Contacts between the two chains:
Residue L309 in the second protein is in contact with residue L51 in the first protein (closest heavy-atom distance 3.8 Å).
Residue R317 in the second protein interacts with residue R139 in the first protein (closest heavy-atom distance 3.8 Å).
Residue V325 in the second protein interacts with residue A45 in the first protein (closest heavy-atom distance 4.1 Å).
Residue E322 in the second protein interacts with residue A45 in the first protein (closest heavy-atom distance 3.3 Å).
Residue R326 in the second protein contacts residue S29 in the first protein (closest heavy-atom distance 2.9 Å).
Residue F329 in the second protein contacts residue E41 in the first protein (closest heavy-atom distance 3.7 Å).
Residue D336 in the second protein is in contact with residue E36 in the first protein (closest heavy-atom distance 2.9 Å).
Residue R326 in the second protein contacts residue D46 in the first protein (closest heavy-atom distance 3.3 Å).
Residue R317 in the second protein interacts with residue E59 in the first protein (closest heavy-atom distance 3.0 Å).
Residue W311 in the second protein interacts with residue L128 in the first protein (closest heavy-atom distance 4.0 Å).
Residue R317 in the second protein contacts residue I135 in the first protein (closest heavy-atom distance 3.9 Å).
Residue K186 in the second protein contacts residue Q38 in the first protein (closest heavy-atom distance 4.0 Å).
Residue D310 in the second protein contacts residue L128 in the first protein (closest heavy-atom distance 4.0 Å).
Residue V196 in the second protein is in contact with residue I48 in the first protein (closest heavy-atom distance 3.9 Å).
Residue E322 in the second protein is in contact with residue S29 in the first protein (closest heavy-atom distance 3.0 Å).
Residue R334 in the second protein interacts with residue L154 in the first protein (closest heavy-atom distance 3.8 Å).
Residue I339 in the second protein contacts residue E36 in the first protein (closest heavy-atom distance 3.9 Å).
Residue A200 in the second protein contacts residue L51 in the first protein (closest heavy-atom distance 3.3 Å).
Residue D310 in the second protein is in contact with residue K125 in the first protein (closest heavy-atom distance 2.5 Å).
Residue N313 in the second protein contacts residue S52 in the first protein (closest heavy-atom distance 2.9 Å).
Residue L475 in the second protein contacts residue L154 in the first protein (closest heavy-atom distance 4.2 Å).
Residue K186 in the second protein is in contact with residue Q40 in the first protein (closest heavy-atom distance 3.0 Å).
Residue R326 in the second protein contacts residue E30 in the first protein (closest heavy-atom distance 3.6 Å).
Residue L208 in the second protein is in contact with residue R127 in the first protein (closest heavy-atom distance 3.8 Å).
Residue N313 in the second protein is in contact with residue W55 in the first protein (closest heavy-atom distance 3.9 Å).
Residue V306 in the second protein interacts with residue L128 in the first protein (closest heavy-atom distance 4.0 Å).
Residue F304 in the second protein is in contact with residue D124 in the first protein (closest heavy-atom distance 3.7 Å).
Residue G193 in the second protein contacts residue V44 in the first protein (closest heavy-atom distance 4.1 Å).
Residue F329 in the second protein is in contact with residue Q40 in the first protein (closest heavy-atom distance 3.9 Å).
Residue E322 in the second protein is in contact with residue I48 in the first protein (closest heavy-atom distance 3.8 Å).
Residue V306 in the second protein interacts with residue K125 in the first protein (closest heavy-atom distance 4.0 Å).
Residue P318 in the second protein is in contact with residue L140 in the first protein (closest heavy-atom distance 4.1 Å).
Residue T190 in the second protein is in contact with residue Q40 in the first protein (closest heavy-atom distance 2.9 Å).
Residue V325 in the second protein contacts residue V44 in the first protein (closest heavy-atom distance 4.1 Å).
Residue F329 in the second protein contacts residue Q38 in the first protein (closest heavy-atom distance 3.9 Å).
Residue A471 in the second protein is in contact with residue M157 in the first protein (closest heavy-atom distance 3.5 Å).
Residue E206 in the second protein is in contact with residue R127 in the first protein (closest heavy-atom distance 2.7 Å).
Residue P318 in the second protein contacts residue E59 in the first protein (closest heavy-atom distance 4.1 Å).
Residue L189 in the second protein is in contact with residue Q40 in the first protein (closest heavy-atom distance 3.8 Å).
Residue R326 in the second protein is in contact with residue A31 in the first protein (closest heavy-atom distance 3.5 Å).
Residue N305 in the second protein contacts residue D124 in the first protein (closest heavy-atom distance 3.5 Å).
Residue R326 in the second protein interacts with residue E41 in the first protein (closest heavy-atom distance 2.6 Å).
Residue F304 in the second protein interacts with residue R127 in the first protein (closest heavy-atom distance 3.6 Å).
Residue D310 in the second protein interacts with residue W55 in the first protein (closest heavy-atom distance 2.7 Å).
Residue R317 in the second protein contacts residue I132 in the first protein (closest heavy-atom distance 3.1 Å).
Residue V314 in the second protein is in contact with residue W55 in the first protein (closest heavy-atom distance 3.2 Å).
Residue K468 in the second protein interacts with residue M157 in the first protein (closest heavy-atom distance 3.4 Å).
Residue R334 in the second protein contacts residue D155 in the first protein (closest heavy-atom distance 2.9 Å).
Residue S333 in the second protein is in contact with residue E36 in the first protein (closest heavy-atom distance 3.3 Å).
Residue R338 in the second protein is in contact with residue E36 in the first protein (closest heavy-atom distance 4.0 Å).
Residue V314 in the second protein interacts with residue L128 in the first protein (closest heavy-atom distance 3.6 Å).
Residue L472 in the second protein interacts with residue F158 in the first protein (closest heavy-atom distance 3.4 Å).
Residue N305 in the second protein contacts residue K125 in the first protein (closest heavy-atom distance 2.8 Å).
Residue V325 in the second protein contacts residue I48 in the first protein (closest heavy-atom distance 3.6 Å).
Residue R326 in the second protein contacts residue A45 in the first protein (closest heavy-atom distance 3.1 Å).
Residue R334 in the second protein is in contact with residue S151 in the first protein (closest heavy-atom distance 3.4 Å).
Residue L208 in the second protein contacts residue R131 in the first protein (closest heavy-atom distance 4.0 Å).
Residue L189 in the second protein interacts with residue V44 in the first protein (closest heavy-atom distance 3.6 Å).
Residue V321 in the second protein interacts with residue I48 in the first protein (closest heavy-atom distance 3.7 Å).
Residue R317 in the second protein contacts residue W55 in the first protein (closest heavy-atom distance 3.4 Å).

This data describes a binding interaction between two proteins.

Sequence of the second protein:
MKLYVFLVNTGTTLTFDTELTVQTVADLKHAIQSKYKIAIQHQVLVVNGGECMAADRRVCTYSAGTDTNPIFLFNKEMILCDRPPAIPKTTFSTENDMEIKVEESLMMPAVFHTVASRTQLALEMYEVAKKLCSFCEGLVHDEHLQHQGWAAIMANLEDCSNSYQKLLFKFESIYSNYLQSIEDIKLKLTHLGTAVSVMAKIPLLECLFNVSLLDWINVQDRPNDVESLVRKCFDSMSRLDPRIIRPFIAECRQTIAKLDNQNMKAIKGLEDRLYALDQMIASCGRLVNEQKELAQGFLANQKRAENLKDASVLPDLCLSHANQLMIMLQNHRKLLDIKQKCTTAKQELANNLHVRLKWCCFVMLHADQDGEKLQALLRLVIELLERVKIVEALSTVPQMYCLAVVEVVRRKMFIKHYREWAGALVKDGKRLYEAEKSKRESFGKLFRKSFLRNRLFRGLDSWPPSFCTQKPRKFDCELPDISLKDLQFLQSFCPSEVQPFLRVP

Sequence of the first protein:
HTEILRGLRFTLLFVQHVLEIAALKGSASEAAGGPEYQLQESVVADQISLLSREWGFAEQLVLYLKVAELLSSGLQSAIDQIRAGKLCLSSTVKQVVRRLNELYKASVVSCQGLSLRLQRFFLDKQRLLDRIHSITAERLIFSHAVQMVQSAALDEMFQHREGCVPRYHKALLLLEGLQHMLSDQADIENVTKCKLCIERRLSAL